Sequence of chain A:
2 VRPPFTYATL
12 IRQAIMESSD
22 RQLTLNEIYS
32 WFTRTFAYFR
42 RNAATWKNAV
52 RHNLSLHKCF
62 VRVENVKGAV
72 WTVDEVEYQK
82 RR

Sequence of chain B:
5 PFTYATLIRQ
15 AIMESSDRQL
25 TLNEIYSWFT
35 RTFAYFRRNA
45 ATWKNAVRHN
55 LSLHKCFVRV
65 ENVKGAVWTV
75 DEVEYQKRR

Residue-level contacts at the interface:
Residue F37 in chain A contacts residue W47 in chain B (closest heavy-atom distance 3.6 Å).
Residue W47 in chain A interacts with residue F37 in chain B (closest heavy-atom distance 3.7 Å).
Residue F40 in chain A is in contact with residue F40 in chain B (closest heavy-atom distance 3.4 Å).
Residue T10 in chain A interacts with residue Y79 in chain B (closest heavy-atom distance 3.3 Å).
Residue Y8 in chain A contacts residue N43 in chain B (closest heavy-atom distance 3.1 Å).
Residue R13 in chain A contacts residue Y79 in chain B (closest heavy-atom distance 3.2 Å).
Residue R42 in chain A interacts with residue Y8 in chain B (closest heavy-atom distance 3.3 Å).
Residue P5 in chain A contacts residue Q14 in chain B (closest heavy-atom distance 3.4 Å).
Residue R52 in chain A interacts with residue Y30 in chain B (closest heavy-atom distance 3.2 Å).
Residue T25 in chain A contacts residue A70 in chain B (closest heavy-atom distance 3.6 Å).
Residue A50 in chain A is in contact with residue Y8 in chain B (closest heavy-atom distance 3.4 Å).
Residue A9 in chain A interacts with residue F61 in chain B (closest heavy-atom distance 3.4 Å).
Residue R13 in chain A interacts with residue E76 in chain B (closest heavy-atom distance 3.1 Å).
Residue N54 in chain A is in contact with residue Y8 in chain B (closest heavy-atom distance 3.4 Å).
Residue W72 in chain A contacts residue Q23 in chain B (closest heavy-atom distance 3.6 Å).
Residue F33 in chain A is in contact with residue W47 in chain B (closest heavy-atom distance 3.4 Å).
Residue Y8 in chain A contacts residue T46 in chain B (closest heavy-atom distance 3.4 Å).
Residue W72 in chain A contacts residue L24 in chain B (closest heavy-atom distance 3.0 Å).
Residue Y8 in chain A interacts with residue N54 in chain B (closest heavy-atom distance 3.6 Å).
Residue F37 in chain A is in contact with residue F40 in chain B (closest heavy-atom distance 3.3 Å).
Residue F6 in chain A is in contact with residue Q14 in chain B (closest heavy-atom distance 3.2 Å).
Residue Q23 in chain A is in contact with residue W72 in chain B (closest heavy-atom distance 3.2 Å).
Residue Y30 in chain A is in contact with residue R52 in chain B (closest heavy-atom distance 2.7 Å).
Residue Y79 in chain A contacts residue A9 in chain B (closest heavy-atom distance 3.5 Å).
Residue F37 in chain A interacts with residue N43 in chain B (closest heavy-atom distance 3.6 Å).
Residue I16 in chain A interacts with residue W72 in chain B (closest heavy-atom distance 3.6 Å).
Residue F6 in chain A is in contact with residue F6 in chain B (closest heavy-atom distance 3.5 Å).
Residue Y39 in chain A interacts with residue Y8 in chain B (closest heavy-atom distance 3.4 Å).
Residue T73 in chain A interacts with residue R22 in chain B (closest heavy-atom distance 3.0 Å).
Residue T10 in chain A contacts residue R83 in chain B (closest heavy-atom distance 2.9 Å).
Residue V71 in chain A contacts residue Q23 in chain B (closest heavy-atom distance 3.4 Å).
Residue F40 in chain A interacts with residue F37 in chain B (closest heavy-atom distance 3.2 Å).
Residue W47 in chain A is in contact with residue F33 in chain B (closest heavy-atom distance 3.5 Å).
Residue Y39 in chain A is in contact with residue F6 in chain B (closest heavy-atom distance 3.6 Å).
Residue E76 in chain A contacts residue R13 in chain B (closest heavy-atom distance 3.6 Å).
Residue F33 in chain A interacts with residue V51 in chain B (closest heavy-atom distance 3.6 Å).
Residue Y30 in chain A interacts with residue W47 in chain B (closest heavy-atom distance 3.5 Å).
Residue T34 in chain A interacts with residue W47 in chain B (closest heavy-atom distance 3.5 Å).
Residue Y8 in chain A contacts residue Y39 in chain B (closest heavy-atom distance 3.4 Å).
Residue Y8 in chain A contacts residue A50 in chain B (closest heavy-atom distance 3.2 Å).
Residue W47 in chain A interacts with residue Y30 in chain B (closest heavy-atom distance 3.4 Å).
Residue I12 in chain A is in contact with residue F61 in chain B (closest heavy-atom distance 3.5 Å).
Residue V64 in chain A is in contact with residue Q23 in chain B (closest heavy-atom distance 3.2 Å).
Residue Q14 in chain A contacts residue F6 in chain B (closest heavy-atom distance 3.3 Å).
Residue L24 in chain A is in contact with residue W72 in chain B (closest heavy-atom distance 2.6 Å).
Residue L26 in chain A is in contact with residue L55 in chain B (closest heavy-atom distance 3.6 Å).
Residue W47 in chain A interacts with residue T34 in chain B (closest heavy-atom distance 3.5 Å).
Residue F61 in chain A interacts with residue A9 in chain B (closest heavy-atom distance 3.3 Å).
Residue P5 in chain A is in contact with residue T36 in chain B (closest heavy-atom distance 3.6 Å).
Residue L24 in chain A contacts residue V71 in chain B (closest heavy-atom distance 3.4 Å).
Residue Y8 in chain A interacts with residue W47 in chain B (closest heavy-atom distance 3.7 Å).
Residue Y39 in chain A is in contact with residue T7 in chain B (closest heavy-atom distance 3.4 Å).
Residue Y79 in chain A interacts with residue T10 in chain B (closest heavy-atom distance 2.9 Å).
Residue F6 in chain A interacts with residue T36 in chain B (closest heavy-atom distance 3.6 Å).
Residue R42 in chain A is in contact with residue F37 in chain B (closest heavy-atom distance 3.6 Å).
Residue W47 in chain A is in contact with residue Y8 in chain B (closest heavy-atom distance 3.3 Å).
Residue T7 in chain A contacts residue Y39 in chain B (closest heavy-atom distance 3.6 Å).
Residue I16 in chain A is in contact with residue V74 in chain B (closest heavy-atom distance 3.6 Å).
Residue V74 in chain A interacts with residue I16 in chain B (closest heavy-atom distance 3.7 Å).
Residue P5 in chain A contacts residue W32 in chain B (closest heavy-atom distance 3.6 Å).

These two protein chains interact to form a complex.